Sequence of chain A:
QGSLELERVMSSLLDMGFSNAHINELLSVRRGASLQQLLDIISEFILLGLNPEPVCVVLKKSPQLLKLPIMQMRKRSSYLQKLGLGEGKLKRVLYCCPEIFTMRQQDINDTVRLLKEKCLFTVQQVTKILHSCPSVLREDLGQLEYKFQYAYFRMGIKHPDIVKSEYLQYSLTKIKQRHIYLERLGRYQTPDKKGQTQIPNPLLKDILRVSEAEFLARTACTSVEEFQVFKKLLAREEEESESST

This data describes a binding interaction between two proteins.

Sequence of chain B:
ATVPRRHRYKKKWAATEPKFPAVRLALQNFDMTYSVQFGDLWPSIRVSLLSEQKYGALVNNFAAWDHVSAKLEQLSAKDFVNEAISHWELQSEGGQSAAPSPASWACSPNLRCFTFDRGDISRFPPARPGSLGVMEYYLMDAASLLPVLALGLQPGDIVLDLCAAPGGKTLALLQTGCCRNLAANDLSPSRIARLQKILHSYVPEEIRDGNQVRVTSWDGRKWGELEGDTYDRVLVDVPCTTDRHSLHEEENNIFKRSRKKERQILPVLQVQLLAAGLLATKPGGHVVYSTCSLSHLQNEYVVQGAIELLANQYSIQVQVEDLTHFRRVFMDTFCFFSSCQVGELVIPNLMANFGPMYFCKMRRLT

Interface contacts:
Residue S140 in chain B is in contact with residue R322 in chain A (closest heavy-atom distance 4.3 Å).
Residue V21 in chain B contacts residue Q235 in chain A (closest heavy-atom distance 2.8 Å).
Residue L368 in chain B contacts residue L319 in chain A (closest heavy-atom distance 4.2 Å).
Residue K29 in chain B interacts with residue F239 in chain A (closest heavy-atom distance 3.6 Å).
Residue E70 in chain B contacts residue E323 in chain A (closest heavy-atom distance 4.0 Å).
Residue E70 in chain B contacts residue L319 in chain A (closest heavy-atom distance 3.8 Å).
Residue S69 in chain B is in contact with residue L319 in chain A (closest heavy-atom distance 3.9 Å).
Residue L368 in chain B contacts residue F316 in chain A (closest heavy-atom distance 4.2 Å).
Residue V65 in chain B is in contact with residue L271 in chain A (closest heavy-atom distance 3.8 Å).
Residue V65 in chain B interacts with residue F316 in chain A (closest heavy-atom distance 3.8 Å).
Residue I139 in chain B interacts with residue R322 in chain A (closest heavy-atom distance 2.7 Å).
Residue H25 in chain B is in contact with residue Q235 in chain A (closest heavy-atom distance 3.2 Å).
Residue R141 in chain B is in contact with residue E326 in chain A (closest heavy-atom distance 3.7 Å).
Residue T20 in chain B interacts with residue F239 in chain A (closest heavy-atom distance 3.6 Å).
Residue P22 in chain B contacts residue Q235 in chain A (closest heavy-atom distance 3.4 Å).
Residue R23 in chain B is in contact with residue E231 in chain A (closest heavy-atom distance 3.7 Å).
Residue R64 in chain B is in contact with residue G272 in chain A (closest heavy-atom distance 4.0 Å).
Residue W31 in chain B interacts with residue T276 in chain A (closest heavy-atom distance 3.6 Å).
Residue M369 in chain B contacts residue V315 in chain A (closest heavy-atom distance 4.4 Å).
Residue W31 in chain B contacts residue K279 in chain A (closest heavy-atom distance 3.1 Å).
Residue T20 in chain B contacts residue L206 in chain A (closest heavy-atom distance 4.2 Å).
Residue T20 in chain B contacts residue Q235 in chain A (closest heavy-atom distance 3.5 Å).
Residue I139 in chain B interacts with residue L319 in chain A (closest heavy-atom distance 4.2 Å).
Residue H25 in chain B contacts residue F239 in chain A (closest heavy-atom distance 3.4 Å).
Residue P61 in chain B interacts with residue L271 in chain A (closest heavy-atom distance 3.3 Å).
Residue E70 in chain B interacts with residue R322 in chain A (closest heavy-atom distance 3.9 Å).
Residue K28 in chain B interacts with residue R240 in chain A (closest heavy-atom distance 3.5 Å).
Residue T20 in chain B interacts with residue K204 in chain A (closest heavy-atom distance 3.4 Å).
Residue A32 in chain B is in contact with residue D278 in chain A (closest heavy-atom distance 3.1 Å).
Residue M369 in chain B interacts with residue E311 in chain A (closest heavy-atom distance 3.5 Å).
Residue K28 in chain B interacts with residue F239 in chain A (closest heavy-atom distance 3.5 Å).
Residue S69 in chain B interacts with residue E323 in chain A (closest heavy-atom distance 3.8 Å).
Residue V65 in chain B contacts residue R270 in chain A (closest heavy-atom distance 3.4 Å).
Residue S69 in chain B contacts residue R270 in chain A (closest heavy-atom distance 3.0 Å).
Residue R64 in chain B contacts residue R270 in chain A (closest heavy-atom distance 3.3 Å).
Residue L368 in chain B interacts with residue Y267 in chain A (closest heavy-atom distance 4.5 Å).
Residue N367 in chain B interacts with residue E312 in chain A (closest heavy-atom distance 3.2 Å).
Residue H25 in chain B contacts residue Y236 in chain A (closest heavy-atom distance 3.8 Å).
Residue W31 in chain B is in contact with residue D278 in chain A (closest heavy-atom distance 3.0 Å).
Residue L368 in chain B is in contact with residue V315 in chain A (closest heavy-atom distance 4.2 Å).
Residue I139 in chain B is in contact with residue V315 in chain A (closest heavy-atom distance 3.7 Å).
Residue T20 in chain B contacts residue Y238 in chain A (closest heavy-atom distance 3.5 Å).
Residue P22 in chain B interacts with residue F239 in chain A (closest heavy-atom distance 4.0 Å).
Residue S62 in chain B is in contact with residue E312 in chain A (closest heavy-atom distance 4.4 Å).
Residue R23 in chain B interacts with residue Q235 in chain A (closest heavy-atom distance 4.0 Å).
Residue I139 in chain B interacts with residue K318 in chain A (closest heavy-atom distance 3.7 Å).
Residue M369 in chain B contacts residue E312 in chain A (closest heavy-atom distance 3.4 Å).
Residue G137 in chain B contacts residue V315 in chain A (closest heavy-atom distance 3.5 Å).
Residue P61 in chain B contacts residue R270 in chain A (closest heavy-atom distance 4.3 Å).
Residue H25 in chain B is in contact with residue Y232 in chain A (closest heavy-atom distance 3.5 Å).
Residue L68 in chain B interacts with residue R270 in chain A (closest heavy-atom distance 3.9 Å).
Residue K30 in chain B is in contact with residue K279 in chain A (closest heavy-atom distance 4.3 Å).
Residue R24 in chain B contacts residue T331 in chain A (closest heavy-atom distance 4.5 Å).
Residue T20 in chain B contacts residue F234 in chain A (closest heavy-atom distance 4.5 Å).
Residue V65 in chain B is in contact with residue Y267 in chain A (closest heavy-atom distance 4.0 Å).
Residue S69 in chain B is in contact with residue F316 in chain A (closest heavy-atom distance 3.2 Å).
Residue A33 in chain B is in contact with residue D278 in chain A (closest heavy-atom distance 3.1 Å).
Residue A19 in chain B is in contact with residue L206 in chain A (closest heavy-atom distance 3.4 Å).
Residue L368 in chain B contacts residue E312 in chain A (closest heavy-atom distance 3.5 Å).
Residue R141 in chain B interacts with residue R322 in chain A (closest heavy-atom distance 3.7 Å).